Sequence of protein 1:
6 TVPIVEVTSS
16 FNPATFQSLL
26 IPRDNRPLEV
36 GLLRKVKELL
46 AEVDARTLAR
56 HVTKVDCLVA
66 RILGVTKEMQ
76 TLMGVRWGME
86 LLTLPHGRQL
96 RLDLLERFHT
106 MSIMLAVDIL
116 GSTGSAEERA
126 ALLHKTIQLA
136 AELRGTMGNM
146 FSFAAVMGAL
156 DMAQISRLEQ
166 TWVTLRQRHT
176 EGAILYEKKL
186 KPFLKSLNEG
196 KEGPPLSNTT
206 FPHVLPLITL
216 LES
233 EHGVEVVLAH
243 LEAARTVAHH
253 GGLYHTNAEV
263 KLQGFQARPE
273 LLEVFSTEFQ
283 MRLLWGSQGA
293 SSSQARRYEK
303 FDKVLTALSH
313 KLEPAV

Residue-level contacts at the interface:
Residue L89 in protein 1 is in contact with residue F151 in protein 2 (closest heavy-atom distance 3.8 Å).
Residue R247 in protein 1 contacts residue V150 in protein 2 (closest heavy-atom distance 3.3 Å).
Residue H234 in protein 1 interacts with residue K140 in protein 2 (closest heavy-atom distance 3.5 Å).
Residue L89 in protein 1 is in contact with residue T155 in protein 2 (closest heavy-atom distance 3.1 Å).
Residue V236 in protein 1 interacts with residue S139 in protein 2 (closest heavy-atom distance 4.5 Å).
Residue V10 in protein 1 interacts with residue F103 in protein 2 (closest heavy-atom distance 4.2 Å).
Residue L243 in protein 1 contacts residue L144 in protein 2 (closest heavy-atom distance 4.2 Å).
Residue L240 in protein 1 interacts with residue I143 in protein 2 (closest heavy-atom distance 4.0 Å).
Residue G235 in protein 1 contacts residue K140 in protein 2 (closest heavy-atom distance 3.6 Å).
Residue R247 in protein 1 is in contact with residue F151 in protein 2 (closest heavy-atom distance 3.7 Å).
Residue R247 in protein 1 contacts residue S173 in protein 2 (closest heavy-atom distance 4.0 Å).
Residue R81 in protein 1 contacts residue Q159 in protein 2 (closest heavy-atom distance 4.5 Å).
Residue P90 in protein 1 interacts with residue N111 in protein 2 (closest heavy-atom distance 3.8 Å).
Residue V236 in protein 1 is in contact with residue V136 in protein 2 (closest heavy-atom distance 4.2 Å).
Residue L216 in protein 1 contacts residue L144 in protein 2 (closest heavy-atom distance 4.0 Å).
Residue V80 in protein 1 interacts with residue Q159 in protein 2 (closest heavy-atom distance 4.1 Å).
Residue V80 in protein 1 contacts residue Y104 in protein 2 (closest heavy-atom distance 4.0 Å).
Residue P90 in protein 1 contacts residue I152 in protein 2 (closest heavy-atom distance 3.8 Å).
Residue L89 in protein 1 contacts residue Y104 in protein 2 (closest heavy-atom distance 4.3 Å).
Residue V7 in protein 1 is in contact with residue Q99 in protein 2 (closest heavy-atom distance 3.1 Å).
Residue H91 in protein 1 interacts with residue Y104 in protein 2 (closest heavy-atom distance 3.6 Å).
Residue L212 in protein 1 is in contact with residue F151 in protein 2 (closest heavy-atom distance 4.4 Å).
Residue P8 in protein 1 interacts with residue F103 in protein 2 (closest heavy-atom distance 3.8 Å).
Residue V236 in protein 1 is in contact with residue K140 in protein 2 (closest heavy-atom distance 3.2 Å).
Residue L240 in protein 1 contacts residue R181 in protein 2 (closest heavy-atom distance 3.9 Å).
Residue L240 in protein 1 interacts with residue V184 in protein 2 (closest heavy-atom distance 3.6 Å).
Residue V80 in protein 1 is in contact with residue T155 in protein 2 (closest heavy-atom distance 4.0 Å).
Residue T88 in protein 1 is in contact with residue F151 in protein 2 (closest heavy-atom distance 3.3 Å).
Residue R247 in protein 1 contacts residue N174 in protein 2 (closest heavy-atom distance 3.9 Å).
Residue L215 in protein 1 contacts residue L144 in protein 2 (closest heavy-atom distance 4.5 Å).
Residue V10 in protein 1 is in contact with residue Q107 in protein 2 (closest heavy-atom distance 4.4 Å).
Residue V236 in protein 1 interacts with residue I143 in protein 2 (closest heavy-atom distance 3.6 Å).
Residue G79 in protein 1 is in contact with residue Q159 in protein 2 (closest heavy-atom distance 3.1 Å).
Residue E85 in protein 1 is in contact with residue T155 in protein 2 (closest heavy-atom distance 2.9 Å).
Residue E237 in protein 1 is in contact with residue V184 in protein 2 (closest heavy-atom distance 3.8 Å).
Residue L243 in protein 1 interacts with residue H147 in protein 2 (closest heavy-atom distance 3.5 Å).
Residue R247 in protein 1 is in contact with residue H147 in protein 2 (closest heavy-atom distance 4.0 Å).
Residue L89 in protein 1 is in contact with residue I152 in protein 2 (closest heavy-atom distance 3.9 Å).
Residue A250 in protein 1 is in contact with residue R158 in protein 2 (closest heavy-atom distance 3.7 Å).
Residue R247 in protein 1 interacts with residue D154 in protein 2 (closest heavy-atom distance 2.9 Å).
Residue E85 in protein 1 contacts residue Q159 in protein 2 (closest heavy-atom distance 4.1 Å).
Residue L240 in protein 1 contacts residue H147 in protein 2 (closest heavy-atom distance 4.3 Å).
Residue V236 in protein 1 is in contact with residue V184 in protein 2 (closest heavy-atom distance 4.2 Å).
Residue E85 in protein 1 contacts residue R158 in protein 2 (closest heavy-atom distance 2.8 Å).
Residue H251 in protein 1 is in contact with residue R158 in protein 2 (closest heavy-atom distance 3.8 Å).
Residue A246 in protein 1 contacts residue F151 in protein 2 (closest heavy-atom distance 3.8 Å).
Residue P90 in protein 1 interacts with residue Q107 in protein 2 (closest heavy-atom distance 3.4 Å).
Residue P8 in protein 1 contacts residue L100 in protein 2 (closest heavy-atom distance 4.5 Å).
Residue L243 in protein 1 contacts residue F151 in protein 2 (closest heavy-atom distance 3.7 Å).
Residue L240 in protein 1 interacts with residue L180 in protein 2 (closest heavy-atom distance 4.1 Å).
Residue H91 in protein 1 contacts residue F103 in protein 2 (closest heavy-atom distance 4.0 Å).
Residue T6 in protein 1 is in contact with residue Q99 in protein 2 (closest heavy-atom distance 3.7 Å).
Residue E237 in protein 1 interacts with residue K188 in protein 2 (closest heavy-atom distance 3.2 Å).
Residue E244 in protein 1 interacts with residue R181 in protein 2 (closest heavy-atom distance 2.5 Å).
Residue R247 in protein 1 interacts with residue C177 in protein 2 (closest heavy-atom distance 4.0 Å).
Residue E244 in protein 1 interacts with residue H147 in protein 2 (closest heavy-atom distance 4.3 Å).
Residue V7 in protein 1 interacts with residue S96 in protein 2 (closest heavy-atom distance 4.3 Å).
Residue V239 in protein 1 interacts with residue K140 in protein 2 (closest heavy-atom distance 4.1 Å).
Residue L243 in protein 1 is in contact with residue I143 in protein 2 (closest heavy-atom distance 4.3 Å).
Residue H91 in protein 1 contacts residue Q107 in protein 2 (closest heavy-atom distance 3.6 Å).

Sequence of protein 2:
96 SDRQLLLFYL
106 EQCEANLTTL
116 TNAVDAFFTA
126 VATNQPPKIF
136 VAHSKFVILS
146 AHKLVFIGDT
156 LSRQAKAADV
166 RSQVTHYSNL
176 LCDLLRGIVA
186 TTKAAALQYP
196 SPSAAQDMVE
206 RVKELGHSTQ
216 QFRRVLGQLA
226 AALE

These two protein chains interact to form a complex.